The following describes two proteins that form a bound complex.

Sequence of chain A:
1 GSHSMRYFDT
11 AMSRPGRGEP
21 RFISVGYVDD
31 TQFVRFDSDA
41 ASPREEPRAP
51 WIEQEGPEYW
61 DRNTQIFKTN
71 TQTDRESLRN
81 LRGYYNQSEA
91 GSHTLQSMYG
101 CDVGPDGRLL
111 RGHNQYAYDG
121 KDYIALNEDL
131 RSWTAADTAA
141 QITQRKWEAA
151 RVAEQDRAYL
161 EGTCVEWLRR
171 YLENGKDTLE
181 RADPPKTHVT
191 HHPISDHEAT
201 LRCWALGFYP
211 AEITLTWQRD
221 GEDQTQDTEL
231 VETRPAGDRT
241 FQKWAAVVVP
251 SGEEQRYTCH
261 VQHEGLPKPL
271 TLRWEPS

Contacts between the two chains:
Residue I66 in chain A is in contact with residue R3 in chain B (closest heavy-atom distance 3.7 Å).
Residue E76 in chain A contacts residue G8 in chain B (closest heavy-atom distance 3.7 Å).
Residue S77 in chain A interacts with residue G8 in chain B (closest heavy-atom distance 3.1 Å).
Residue T69 in chain A contacts residue R5 in chain B (closest heavy-atom distance 4.7 Å).
Residue Y159 in chain A is in contact with residue L2 in chain B (closest heavy-atom distance 3.5 Å).
Residue T73 in chain A interacts with residue A6 in chain B (closest heavy-atom distance 3.5 Å).
Residue Y116 in chain A interacts with residue L9 in chain B (closest heavy-atom distance 3.8 Å).
Residue W147 in chain A is in contact with residue Y7 in chain B (closest heavy-atom distance 3.9 Å).
Residue V152 in chain A contacts residue Y7 in chain B (closest heavy-atom distance 3.7 Å).
Residue I66 in chain A is in contact with residue L2 in chain B (closest heavy-atom distance 3.5 Å).
Residue Y59 in chain A contacts residue F1 in chain B (closest heavy-atom distance 3.4 Å).
Residue Y99 in chain A is in contact with residue R3 in chain B (closest heavy-atom distance 2.8 Å).
Residue T143 in chain A is in contact with residue L9 in chain B (closest heavy-atom distance 2.6 Å).
Residue D156 in chain A is in contact with residue R3 in chain B (closest heavy-atom distance 2.7 Å).
Residue N63 in chain A is in contact with residue F1 in chain B (closest heavy-atom distance 3.1 Å).
Residue F67 in chain A contacts residue L2 in chain B (closest heavy-atom distance 4.0 Å).
Residue T73 in chain A contacts residue Y7 in chain B (closest heavy-atom distance 3.6 Å).
Residue I66 in chain A interacts with residue F1 in chain B (closest heavy-atom distance 4.8 Å).
Residue L95 in chain A contacts residue R5 in chain B (closest heavy-atom distance 4.7 Å).
Residue T73 in chain A contacts residue G8 in chain B (closest heavy-atom distance 3.4 Å).
Residue S24 in chain A interacts with residue L2 in chain B (closest heavy-atom distance 3.5 Å).
Residue S77 in chain A interacts with residue L9 in chain B (closest heavy-atom distance 3.0 Å).
Residue L160 in chain A contacts residue R3 in chain B (closest heavy-atom distance 4.5 Å).
Residue Y99 in chain A contacts residue L2 in chain B (closest heavy-atom distance 3.4 Å).
Residue Y84 in chain A contacts residue L9 in chain B (closest heavy-atom distance 2.6 Å).
Residue N70 in chain A interacts with residue R5 in chain B (closest heavy-atom distance 3.0 Å).
Residue N70 in chain A contacts residue L2 in chain B (closest heavy-atom distance 4.8 Å).
Residue A150 in chain A contacts residue Y7 in chain B (closest heavy-atom distance 3.9 Å).
Residue Y116 in chain A interacts with residue R3 in chain B (closest heavy-atom distance 3.0 Å).
Residue L95 in chain A interacts with residue L9 in chain B (closest heavy-atom distance 3.9 Å).
Residue W167 in chain A is in contact with residue F1 in chain B (closest heavy-atom distance 3.8 Å).
Residue N63 in chain A interacts with residue L2 in chain B (closest heavy-atom distance 3.8 Å).
Residue D74 in chain A is in contact with residue R5 in chain B (closest heavy-atom distance 2.7 Å).
Residue T71 in chain A contacts residue R5 in chain B (closest heavy-atom distance 4.8 Å).
Residue D9 in chain A interacts with residue R5 in chain B (closest heavy-atom distance 3.4 Å).
Residue Y159 in chain A interacts with residue F1 in chain B (closest heavy-atom distance 2.4 Å).
Residue N80 in chain A contacts residue L9 in chain B (closest heavy-atom distance 3.0 Å).
Residue W147 in chain A contacts residue G8 in chain B (closest heavy-atom distance 3.2 Å).
Residue N80 in chain A interacts with residue G8 in chain B (closest heavy-atom distance 4.9 Å).
Residue R62 in chain A is in contact with residue F1 in chain B (closest heavy-atom distance 4.8 Å).
Residue Y171 in chain A is in contact with residue F1 in chain B (closest heavy-atom distance 3.0 Å).
Residue T73 in chain A contacts residue R5 in chain B (closest heavy-atom distance 3.2 Å).
Residue Y159 in chain A interacts with residue R3 in chain B (closest heavy-atom distance 3.7 Å).
Residue T163 in chain A is in contact with residue F1 in chain B (closest heavy-atom distance 4.0 Å).
Residue L81 in chain A interacts with residue L9 in chain B (closest heavy-atom distance 3.7 Å).
Residue Y7 in chain A interacts with residue L2 in chain B (closest heavy-atom distance 3.6 Å).
Residue W147 in chain A contacts residue L9 in chain B (closest heavy-atom distance 3.6 Å).
Residue Y123 in chain A interacts with residue L9 in chain B (closest heavy-atom distance 3.7 Å).
Residue N114 in chain A contacts residue R3 in chain B (closest heavy-atom distance 3.4 Å).
Residue F36 in chain A is in contact with residue L2 in chain B (closest heavy-atom distance 3.9 Å).
Residue E76 in chain A contacts residue Y7 in chain B (closest heavy-atom distance 4.8 Å).
Residue Q155 in chain A contacts residue Y7 in chain B (closest heavy-atom distance 3.5 Å).
Residue N70 in chain A interacts with residue G4 in chain B (closest heavy-atom distance 3.7 Å).
Residue N70 in chain A is in contact with residue R3 in chain B (closest heavy-atom distance 2.8 Å).
Residue Q155 in chain A contacts residue A6 in chain B (closest heavy-atom distance 4.5 Å).
Residue Y7 in chain A interacts with residue F1 in chain B (closest heavy-atom distance 2.7 Å).
Residue I66 in chain A contacts residue G4 in chain B (closest heavy-atom distance 4.5 Å).
Residue M5 in chain A contacts residue F1 in chain B (closest heavy-atom distance 4.5 Å).
Residue F33 in chain A contacts residue F1 in chain B (closest heavy-atom distance 4.2 Å).
Residue I124 in chain A is in contact with residue L9 in chain B (closest heavy-atom distance 4.5 Å).

Sequence of chain B:
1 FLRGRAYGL